Contacts between the two chains:
Residue T653 in protein 1 is in contact with residue T293 in protein 2 (closest heavy-atom distance 3.8 Å).
Residue V858 in protein 1 contacts residue R433 in protein 2 (closest heavy-atom distance 2.9 Å).
Residue Y845 in protein 1 contacts residue S320 in protein 2 (closest heavy-atom distance 3.4 Å).
Residue L844 in protein 1 is in contact with residue L328 in protein 2 (closest heavy-atom distance 3.5 Å).
Residue K884 in protein 1 contacts residue S302 in protein 2 (closest heavy-atom distance 2.9 Å).
Residue E654 in protein 1 is in contact with residue E418 in protein 2 (closest heavy-atom distance 3.5 Å).
Residue A893 in protein 1 is in contact with residue D325 in protein 2 (closest heavy-atom distance 3.3 Å).
Residue L844 in protein 1 is in contact with residue Q318 in protein 2 (closest heavy-atom distance 3.6 Å).
Residue H790 in protein 1 interacts with residue E307 in protein 2 (closest heavy-atom distance 2.8 Å).
Residue D860 in protein 1 is in contact with residue N431 in protein 2 (closest heavy-atom distance 3.6 Å).
Residue T856 in protein 1 interacts with residue M435 in protein 2 (closest heavy-atom distance 2.7 Å).
Residue E654 in protein 1 is in contact with residue S417 in protein 2 (closest heavy-atom distance 2.6 Å).
Residue K890 in protein 1 is in contact with residue E341 in protein 2 (closest heavy-atom distance 3.4 Å).
Residue I650 in protein 1 is in contact with residue E292 in protein 2 (closest heavy-atom distance 3.6 Å).
Residue Y887 in protein 1 contacts residue V344 in protein 2 (closest heavy-atom distance 3.0 Å).
Residue E654 in protein 1 is in contact with residue K419 in protein 2 (closest heavy-atom distance 3.6 Å).
Residue L842 in protein 1 interacts with residue R330 in protein 2 (closest heavy-atom distance 3.2 Å).
Residue Q877 in protein 1 contacts residue Y305 in protein 2 (closest heavy-atom distance 2.7 Å).
Residue F657 in protein 1 is in contact with residue Q416 in protein 2 (closest heavy-atom distance 3.8 Å).
Residue N851 in protein 1 is in contact with residue S320 in protein 2 (closest heavy-atom distance 2.9 Å).
Residue I655 in protein 1 interacts with residue E418 in protein 2 (closest heavy-atom distance 2.9 Å).
Residue R859 in protein 1 is in contact with residue G338 in protein 2 (closest heavy-atom distance 3.0 Å).
Residue G789 in protein 1 is in contact with residue E307 in protein 2 (closest heavy-atom distance 3.5 Å).
Residue R852 in protein 1 contacts residue E337 in protein 2 (closest heavy-atom distance 2.8 Å).
Residue I880 in protein 1 contacts residue Y305 in protein 2 (closest heavy-atom distance 3.7 Å).
Residue L844 in protein 1 interacts with residue L335 in protein 2 (closest heavy-atom distance 3.6 Å).
Residue K884 in protein 1 contacts residue N304 in protein 2 (closest heavy-atom distance 2.9 Å).
Residue R889 in protein 1 contacts residue E341 in protein 2 (closest heavy-atom distance 3.4 Å).
Residue I650 in protein 1 is in contact with residue V291 in protein 2 (closest heavy-atom distance 3.7 Å).
Residue P841 in protein 1 interacts with residue K211 in protein 2 (closest heavy-atom distance 3.8 Å).
Residue R859 in protein 1 interacts with residue E337 in protein 2 (closest heavy-atom distance 2.8 Å).
Residue L857 in protein 1 interacts with residue P434 in protein 2 (closest heavy-atom distance 3.8 Å).
Residue V858 in protein 1 is in contact with residue V432 in protein 2 (closest heavy-atom distance 3.4 Å).
Residue F843 in protein 1 interacts with residue Q318 in protein 2 (closest heavy-atom distance 3.8 Å).
Residue S892 in protein 1 contacts residue W340 in protein 2 (closest heavy-atom distance 3.2 Å).
Residue Y848 in protein 1 is in contact with residue T324 in protein 2 (closest heavy-atom distance 3.7 Å).
Residue Y887 in protein 1 contacts residue L343 in protein 2 (closest heavy-atom distance 3.7 Å).
Residue E654 in protein 1 is in contact with residue S248 in protein 2 (closest heavy-atom distance 3.6 Å).
Residue T888 in protein 1 is in contact with residue R342 in protein 2 (closest heavy-atom distance 3.4 Å).
Residue T888 in protein 1 contacts residue E341 in protein 2 (closest heavy-atom distance 2.6 Å).
Residue K884 in protein 1 interacts with residue Y305 in protein 2 (closest heavy-atom distance 3.6 Å).
Residue L857 in protein 1 interacts with residue V432 in protein 2 (closest heavy-atom distance 3.7 Å).
Residue Y656 in protein 1 interacts with residue Q416 in protein 2 (closest heavy-atom distance 3.4 Å).
Residue F657 in protein 1 contacts residue I420 in protein 2 (closest heavy-atom distance 3.8 Å).
Residue Y848 in protein 1 interacts with residue S320 in protein 2 (closest heavy-atom distance 3.5 Å).
Residue S892 in protein 1 contacts residue D325 in protein 2 (closest heavy-atom distance 2.6 Å).
Residue V649 in protein 1 is in contact with residue I420 in protein 2 (closest heavy-atom distance 3.7 Å).
Residue I891 in protein 1 contacts residue W340 in protein 2 (closest heavy-atom distance 2.9 Å).
Residue I650 in protein 1 interacts with residue T293 in protein 2 (closest heavy-atom distance 2.7 Å).
Residue I655 in protein 1 interacts with residue S417 in protein 2 (closest heavy-atom distance 3.1 Å).
Residue L857 in protein 1 interacts with residue L328 in protein 2 (closest heavy-atom distance 3.5 Å).
Residue I655 in protein 1 contacts residue I420 in protein 2 (closest heavy-atom distance 3.8 Å).
Residue Y848 in protein 1 is in contact with residue G321 in protein 2 (closest heavy-atom distance 3.4 Å).
Residue L844 in protein 1 is in contact with residue Y319 in protein 2 (closest heavy-atom distance 3.8 Å).
Residue K884 in protein 1 is in contact with residue E307 in protein 2 (closest heavy-atom distance 2.7 Å).
Residue T653 in protein 1 is in contact with residue K419 in protein 2 (closest heavy-atom distance 3.1 Å).
Residue R889 in protein 1 interacts with residue R342 in protein 2 (closest heavy-atom distance 2.8 Å).
Residue R859 in protein 1 is in contact with residue S430 in protein 2 (closest heavy-atom distance 3.3 Å).
Residue Y848 in protein 1 interacts with residue A326 in protein 2 (closest heavy-atom distance 2.6 Å).
Residue F855 in protein 1 is in contact with residue M435 in protein 2 (closest heavy-atom distance 3.5 Å).

The following describes two proteins that form a bound complex.

Sequence of protein 1:
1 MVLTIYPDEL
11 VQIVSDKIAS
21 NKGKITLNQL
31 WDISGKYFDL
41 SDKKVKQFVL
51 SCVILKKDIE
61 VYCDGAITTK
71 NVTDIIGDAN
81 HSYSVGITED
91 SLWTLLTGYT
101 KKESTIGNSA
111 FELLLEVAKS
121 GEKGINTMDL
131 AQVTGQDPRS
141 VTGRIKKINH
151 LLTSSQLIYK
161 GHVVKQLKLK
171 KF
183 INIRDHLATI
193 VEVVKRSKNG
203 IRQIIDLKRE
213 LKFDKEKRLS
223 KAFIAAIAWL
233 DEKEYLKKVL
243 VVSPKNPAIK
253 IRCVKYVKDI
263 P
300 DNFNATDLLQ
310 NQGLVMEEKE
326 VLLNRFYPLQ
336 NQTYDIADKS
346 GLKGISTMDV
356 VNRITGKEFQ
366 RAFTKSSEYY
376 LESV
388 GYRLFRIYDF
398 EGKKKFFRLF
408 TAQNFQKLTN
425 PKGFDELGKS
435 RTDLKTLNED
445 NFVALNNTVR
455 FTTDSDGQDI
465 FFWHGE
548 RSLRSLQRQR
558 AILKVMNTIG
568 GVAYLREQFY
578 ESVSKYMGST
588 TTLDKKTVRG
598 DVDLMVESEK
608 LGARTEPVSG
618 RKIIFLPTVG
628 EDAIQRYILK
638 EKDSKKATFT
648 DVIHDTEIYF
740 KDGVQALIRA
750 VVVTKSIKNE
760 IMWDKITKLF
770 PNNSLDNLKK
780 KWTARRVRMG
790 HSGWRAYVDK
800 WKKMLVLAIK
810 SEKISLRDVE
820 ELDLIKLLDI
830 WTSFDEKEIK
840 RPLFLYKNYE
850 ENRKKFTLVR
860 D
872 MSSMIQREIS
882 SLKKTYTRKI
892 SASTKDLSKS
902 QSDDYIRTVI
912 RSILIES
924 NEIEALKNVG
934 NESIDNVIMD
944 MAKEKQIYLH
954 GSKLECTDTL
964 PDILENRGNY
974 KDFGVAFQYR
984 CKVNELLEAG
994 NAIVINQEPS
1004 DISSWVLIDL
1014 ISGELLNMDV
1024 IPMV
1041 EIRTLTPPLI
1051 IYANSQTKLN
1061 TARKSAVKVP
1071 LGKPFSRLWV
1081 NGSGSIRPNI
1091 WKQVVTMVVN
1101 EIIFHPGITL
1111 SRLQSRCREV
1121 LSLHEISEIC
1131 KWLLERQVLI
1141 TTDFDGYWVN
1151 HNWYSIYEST

Sequence of protein 2:
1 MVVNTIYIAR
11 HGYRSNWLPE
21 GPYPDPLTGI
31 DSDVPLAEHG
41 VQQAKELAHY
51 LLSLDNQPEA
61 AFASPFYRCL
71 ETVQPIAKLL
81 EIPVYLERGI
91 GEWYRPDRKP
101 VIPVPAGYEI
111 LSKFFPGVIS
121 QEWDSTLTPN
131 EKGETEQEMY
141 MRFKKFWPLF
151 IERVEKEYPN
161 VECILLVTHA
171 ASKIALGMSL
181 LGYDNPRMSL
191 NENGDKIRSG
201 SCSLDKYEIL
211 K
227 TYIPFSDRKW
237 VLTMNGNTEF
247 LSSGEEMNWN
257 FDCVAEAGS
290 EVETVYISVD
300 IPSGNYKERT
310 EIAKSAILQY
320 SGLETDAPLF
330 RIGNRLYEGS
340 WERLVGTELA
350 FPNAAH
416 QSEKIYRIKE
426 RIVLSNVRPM